The following describes two proteins that form a bound complex.

Sequence of the first protein:
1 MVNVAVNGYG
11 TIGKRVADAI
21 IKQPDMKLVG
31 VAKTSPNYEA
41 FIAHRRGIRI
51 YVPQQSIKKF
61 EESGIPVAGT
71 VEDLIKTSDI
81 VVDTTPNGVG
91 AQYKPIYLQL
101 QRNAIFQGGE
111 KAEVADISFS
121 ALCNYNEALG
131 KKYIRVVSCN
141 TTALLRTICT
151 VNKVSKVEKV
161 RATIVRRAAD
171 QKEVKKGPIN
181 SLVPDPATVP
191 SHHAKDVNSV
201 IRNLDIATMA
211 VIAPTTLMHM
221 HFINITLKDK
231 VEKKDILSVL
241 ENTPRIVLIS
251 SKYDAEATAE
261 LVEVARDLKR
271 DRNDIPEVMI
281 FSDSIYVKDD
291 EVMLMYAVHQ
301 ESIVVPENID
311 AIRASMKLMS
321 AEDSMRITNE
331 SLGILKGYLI

Interface contacts:
Residue V264 in the first protein is in contact with residue Y38 in the second protein (closest heavy-atom distance 3.6 Å).
Residue L217 in the first protein is in contact with residue Q171 in the second protein (closest heavy-atom distance 3.5 Å).
Residue Y253 in the first protein contacts residue P36 in the second protein (closest heavy-atom distance 3.4 Å).
Residue Y38 in the first protein contacts residue I340 in the second protein (closest heavy-atom distance 3.6 Å).
Residue E301 in the first protein contacts residue R266 in the second protein (closest heavy-atom distance 3.0 Å).
Residue K252 in the first protein interacts with residue S63 in the second protein (closest heavy-atom distance 3.1 Å).
Residue E263 in the first protein contacts residue Y38 in the second protein (closest heavy-atom distance 3.4 Å).
Residue Y38 in the first protein is in contact with residue E263 in the second protein (closest heavy-atom distance 3.5 Å).
Residue K14 in the first protein is in contact with residue E263 in the second protein (closest heavy-atom distance 2.6 Å).
Residue K172 in the first protein is in contact with residue E260 in the second protein (closest heavy-atom distance 3.5 Å).
Residue N273 in the first protein contacts residue R266 in the second protein (closest heavy-atom distance 3.4 Å).
Residue K269 in the first protein is in contact with residue D271 in the second protein (closest heavy-atom distance 2.7 Å).
Residue K269 in the first protein is in contact with residue D18 in the second protein (closest heavy-atom distance 2.9 Å).
Residue D267 in the first protein interacts with residue R272 in the second protein (closest heavy-atom distance 3.0 Å).
Residue D271 in the first protein interacts with residue K269 in the second protein (closest heavy-atom distance 2.9 Å).
Residue Q171 in the first protein is in contact with residue V262 in the second protein (closest heavy-atom distance 3.3 Å).
Residue Q171 in the first protein interacts with residue L217 in the second protein (closest heavy-atom distance 3.8 Å).
Residue Q171 in the first protein interacts with residue A259 in the second protein (closest heavy-atom distance 3.1 Å).
Residue K269 in the first protein is in contact with residue R272 in the second protein (closest heavy-atom distance 3.7 Å).
Residue Y253 in the first protein contacts residue F41 in the second protein (closest heavy-atom distance 3.3 Å).
Residue D18 in the first protein contacts residue K269 in the second protein (closest heavy-atom distance 3.1 Å).
Residue R266 in the first protein is in contact with residue R272 in the second protein (closest heavy-atom distance 2.7 Å).
Residue I340 in the first protein contacts residue F41 in the second protein (closest heavy-atom distance 3.7 Å).
Residue R266 in the first protein interacts with residue N273 in the second protein (closest heavy-atom distance 3.7 Å).
Residue A255 in the first protein is in contact with residue Y38 in the second protein (closest heavy-atom distance 3.7 Å).
Residue Y253 in the first protein contacts residue N37 in the second protein (closest heavy-atom distance 3.6 Å).
Residue S63 in the first protein contacts residue Y253 in the second protein (closest heavy-atom distance 3.8 Å).
Residue D254 in the first protein interacts with residue Y38 in the second protein (closest heavy-atom distance 3.6 Å).
Residue N180 in the first protein is in contact with residue N180 in the second protein (closest heavy-atom distance 3.8 Å).
Residue Y38 in the first protein is in contact with residue Y253 in the second protein (closest heavy-atom distance 3.0 Å).
Residue P36 in the first protein interacts with residue Y253 in the second protein (closest heavy-atom distance 3.2 Å).
Residue I340 in the first protein is in contact with residue Y38 in the second protein (closest heavy-atom distance 3.6 Å).
Residue D267 in the first protein is in contact with residue K14 in the second protein (closest heavy-atom distance 2.8 Å).
Residue Y253 in the first protein interacts with residue Y38 in the second protein (closest heavy-atom distance 3.0 Å).
Residue R272 in the first protein interacts with residue D267 in the second protein (closest heavy-atom distance 3.0 Å).
Residue R266 in the first protein contacts residue R15 in the second protein (closest heavy-atom distance 3.2 Å).
Residue E260 in the first protein is in contact with residue K172 in the second protein (closest heavy-atom distance 3.6 Å).
Residue Y38 in the first protein interacts with residue A255 in the second protein (closest heavy-atom distance 3.7 Å).
Residue R15 in the first protein contacts residue R266 in the second protein (closest heavy-atom distance 3.1 Å).
Residue D267 in the first protein is in contact with residue I42 in the second protein (closest heavy-atom distance 3.6 Å).
Residue R266 in the first protein contacts residue E301 in the second protein (closest heavy-atom distance 2.8 Å).
Residue D274 in the first protein interacts with residue R266 in the second protein (closest heavy-atom distance 3.7 Å).
Residue Y38 in the first protein is in contact with residue D254 in the second protein (closest heavy-atom distance 3.6 Å).
Residue R272 in the first protein contacts residue K269 in the second protein (closest heavy-atom distance 3.7 Å).
Residue E263 in the first protein interacts with residue K172 in the second protein (closest heavy-atom distance 3.5 Å).
Residue A259 in the first protein interacts with residue Q171 in the second protein (closest heavy-atom distance 3.2 Å).
Residue K14 in the first protein interacts with residue D267 in the second protein (closest heavy-atom distance 2.7 Å).
Residue N37 in the first protein interacts with residue Y253 in the second protein (closest heavy-atom distance 3.5 Å).
Residue E263 in the first protein interacts with residue K14 in the second protein (closest heavy-atom distance 2.9 Å).
Residue E39 in the first protein interacts with residue D267 in the second protein (closest heavy-atom distance 3.6 Å).
Residue R272 in the first protein interacts with residue R266 in the second protein (closest heavy-atom distance 2.7 Å).
Residue S63 in the first protein contacts residue K252 in the second protein (closest heavy-atom distance 2.8 Å).
Residue Q171 in the first protein is in contact with residue Q171 in the second protein (closest heavy-atom distance 2.5 Å).
Residue K172 in the first protein is in contact with residue E263 in the second protein (closest heavy-atom distance 3.8 Å).
Residue Y253 in the first protein contacts residue S63 in the second protein (closest heavy-atom distance 3.3 Å).
Residue F41 in the first protein interacts with residue I340 in the second protein (closest heavy-atom distance 3.6 Å).
Residue Y38 in the first protein is in contact with residue V264 in the second protein (closest heavy-atom distance 3.5 Å).
Residue F41 in the first protein interacts with residue Y253 in the second protein (closest heavy-atom distance 3.4 Å).
Residue D267 in the first protein is in contact with residue E39 in the second protein (closest heavy-atom distance 3.6 Å).
Residue N273 in the first protein interacts with residue N273 in the second protein (closest heavy-atom distance 2.9 Å).

Sequence of the second protein:
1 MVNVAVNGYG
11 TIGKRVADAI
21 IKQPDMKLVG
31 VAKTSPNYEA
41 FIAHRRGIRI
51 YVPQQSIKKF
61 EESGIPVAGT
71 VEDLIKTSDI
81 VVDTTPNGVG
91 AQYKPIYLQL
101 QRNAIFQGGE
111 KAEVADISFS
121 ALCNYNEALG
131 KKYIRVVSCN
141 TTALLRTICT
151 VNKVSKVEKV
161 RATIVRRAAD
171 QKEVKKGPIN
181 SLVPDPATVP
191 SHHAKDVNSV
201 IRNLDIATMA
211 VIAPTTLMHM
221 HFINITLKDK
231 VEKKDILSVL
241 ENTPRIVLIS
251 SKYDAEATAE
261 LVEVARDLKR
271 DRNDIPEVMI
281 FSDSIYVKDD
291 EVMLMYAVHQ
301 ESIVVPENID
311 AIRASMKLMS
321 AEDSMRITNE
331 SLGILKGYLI